The following describes two proteins that form a bound complex.

Sequence of the first protein:
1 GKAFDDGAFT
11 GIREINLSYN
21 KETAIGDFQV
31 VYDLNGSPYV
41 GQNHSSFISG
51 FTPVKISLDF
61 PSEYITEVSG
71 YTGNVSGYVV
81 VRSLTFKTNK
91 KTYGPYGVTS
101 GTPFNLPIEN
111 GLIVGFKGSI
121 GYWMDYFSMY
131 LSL

Sequence of the second protein:
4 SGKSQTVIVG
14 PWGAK

Interface contacts:
Residue F104 in the first protein contacts residue W15 in the second protein (closest heavy-atom distance 3.5 Å).
Residue V79 in the first protein is in contact with residue G16 in the second protein (closest heavy-atom distance 3.7 Å).
Residue Y126 in the first protein contacts residue G16 in the second protein (closest heavy-atom distance 4.0 Å).
Residue V114 in the first protein is in contact with residue T9 in the second protein (closest heavy-atom distance 4.5 Å).
Residue M129 in the first protein is in contact with residue W15 in the second protein (closest heavy-atom distance 3.5 Å).
Residue M129 in the first protein is in contact with residue I11 in the second protein (closest heavy-atom distance 3.4 Å).
Residue Y126 in the first protein is in contact with residue A17 in the second protein (closest heavy-atom distance 3.8 Å).
Residue V81 in the first protein interacts with residue W15 in the second protein (closest heavy-atom distance 3.8 Å).
Residue F127 in the first protein is in contact with residue W15 in the second protein (closest heavy-atom distance 3.0 Å).
Residue S128 in the first protein contacts residue I11 in the second protein (closest heavy-atom distance 4.0 Å).
Residue L131 in the first protein interacts with residue V12 in the second protein (closest heavy-atom distance 4.2 Å).
Residue S132 in the first protein interacts with residue T9 in the second protein (closest heavy-atom distance 4.2 Å).
Residue Y126 in the first protein is in contact with residue W15 in the second protein (closest heavy-atom distance 3.1 Å).
Residue D125 in the first protein contacts residue A17 in the second protein (closest heavy-atom distance 2.6 Å).
Residue M129 in the first protein is in contact with residue V12 in the second protein (closest heavy-atom distance 3.0 Å).
Residue T72 in the first protein is in contact with residue G16 in the second protein (closest heavy-atom distance 3.5 Å).
Residue Y130 in the first protein is in contact with residue V10 in the second protein (closest heavy-atom distance 3.4 Å).
Residue V80 in the first protein contacts residue G16 in the second protein (closest heavy-atom distance 5.0 Å).
Residue V81 in the first protein is in contact with residue G16 in the second protein (closest heavy-atom distance 4.4 Å).
Residue F127 in the first protein contacts residue P14 in the second protein (closest heavy-atom distance 3.3 Å).
Residue L106 in the first protein is in contact with residue W15 in the second protein (closest heavy-atom distance 4.2 Å).
Residue V79 in the first protein is in contact with residue A17 in the second protein (closest heavy-atom distance 3.3 Å).
Residue D125 in the first protein is in contact with residue W15 in the second protein (closest heavy-atom distance 4.3 Å).
Residue D125 in the first protein is in contact with residue G16 in the second protein (closest heavy-atom distance 3.3 Å).
Residue L106 in the first protein contacts residue V12 in the second protein (closest heavy-atom distance 4.5 Å).
Residue T72 in the first protein is in contact with residue W15 in the second protein (closest heavy-atom distance 4.0 Å).
Residue Y130 in the first protein interacts with residue I11 in the second protein (closest heavy-atom distance 3.9 Å).
Residue A8 in the first protein contacts residue T9 in the second protein (closest heavy-atom distance 3.6 Å).
Residue Y130 in the first protein contacts residue T9 in the second protein (closest heavy-atom distance 3.9 Å).
Residue F127 in the first protein interacts with residue G13 in the second protein (closest heavy-atom distance 4.3 Å).
Residue K117 in the first protein interacts with residue I11 in the second protein (closest heavy-atom distance 4.3 Å).
Residue S128 in the first protein contacts residue G13 in the second protein (closest heavy-atom distance 3.4 Å).
Residue Y126 in the first protein contacts residue P14 in the second protein (closest heavy-atom distance 3.8 Å).
Residue S128 in the first protein interacts with residue P14 in the second protein (closest heavy-atom distance 3.1 Å).
Residue L131 in the first protein is in contact with residue T9 in the second protein (closest heavy-atom distance 3.0 Å).
Residue L131 in the first protein interacts with residue I11 in the second protein (closest heavy-atom distance 4.8 Å).
Residue F127 in the first protein is in contact with residue V12 in the second protein (closest heavy-atom distance 4.9 Å).
Residue S128 in the first protein interacts with residue V12 in the second protein (closest heavy-atom distance 3.3 Å).
Residue M129 in the first protein contacts residue V10 in the second protein (closest heavy-atom distance 4.1 Å).
Residue L131 in the first protein interacts with residue V10 in the second protein (closest heavy-atom distance 2.8 Å).